The following describes two proteins that form a bound complex.

Sequence of the first protein:
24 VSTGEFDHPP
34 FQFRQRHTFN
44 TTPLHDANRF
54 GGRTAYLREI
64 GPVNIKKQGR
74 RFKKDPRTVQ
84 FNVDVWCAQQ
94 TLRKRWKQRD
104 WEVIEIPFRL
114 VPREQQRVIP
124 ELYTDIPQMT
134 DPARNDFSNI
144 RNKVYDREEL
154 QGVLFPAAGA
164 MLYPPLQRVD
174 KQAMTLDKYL

Contacts between the two chains:
Residue Y143 in the second protein is in contact with residue M132 in the first protein (closest heavy-atom distance 3.4 Å).
Residue E213 in the second protein contacts residue N145 in the first protein (closest heavy-atom distance 3.4 Å).
Residue T770 in the second protein interacts with residue W99 in the first protein (closest heavy-atom distance 3.5 Å).
Residue L779 in the second protein interacts with residue Y59 in the first protein (closest heavy-atom distance 3.4 Å).
Residue K146 in the second protein interacts with residue F140 in the first protein (closest heavy-atom distance 3.6 Å).
Residue Q786 in the second protein is in contact with residue F84 in the first protein (closest heavy-atom distance 3.2 Å).
Residue P771 in the second protein contacts residue W99 in the first protein (closest heavy-atom distance 3.4 Å).
Residue W758 in the second protein contacts residue V106 in the first protein (closest heavy-atom distance 3.6 Å).
Residue G136 in the second protein interacts with residue I129 in the first protein (closest heavy-atom distance 3.3 Å).
Residue P748 in the second protein is in contact with residue F158 in the first protein (closest heavy-atom distance 3.5 Å).
Residue E217 in the second protein contacts residue P130 in the first protein (closest heavy-atom distance 3.2 Å).
Residue Q786 in the second protein is in contact with residue N85 in the first protein (closest heavy-atom distance 2.8 Å).
Residue D214 in the second protein contacts residue N145 in the first protein (closest heavy-atom distance 3.5 Å).
Residue Y752 in the second protein contacts residue E108 in the first protein (closest heavy-atom distance 3.2 Å).
Residue F772 in the second protein is in contact with residue R96 in the first protein (closest heavy-atom distance 3.4 Å).
Residue D775 in the second protein is in contact with residue R96 in the first protein (closest heavy-atom distance 3.6 Å).
Residue M147 in the second protein contacts residue N142 in the first protein (closest heavy-atom distance 3.4 Å).
Residue K756 in the second protein is in contact with residue W99 in the first protein (closest heavy-atom distance 3.5 Å).
Residue Q787 in the second protein is in contact with residue F75 in the first protein (closest heavy-atom distance 3.2 Å).
Residue Y752 in the second protein interacts with residue P110 in the first protein (closest heavy-atom distance 3.3 Å).
Residue V785 in the second protein contacts residue N85 in the first protein (closest heavy-atom distance 3.1 Å).
Residue W778 in the second protein contacts residue Q92 in the first protein (closest heavy-atom distance 3.5 Å).
Residue D775 in the second protein interacts with residue R56 in the first protein (closest heavy-atom distance 2.5 Å).
Residue Q786 in the second protein contacts residue F75 in the first protein (closest heavy-atom distance 3.5 Å).
Residue E773 in the second protein contacts residue R96 in the first protein (closest heavy-atom distance 2.9 Å).
Residue Q786 in the second protein contacts residue T81 in the first protein (closest heavy-atom distance 3.6 Å).
Residue P138 in the second protein is in contact with residue I129 in the first protein (closest heavy-atom distance 3.6 Å).
Residue V220 in the second protein contacts residue Y126 in the first protein (closest heavy-atom distance 3.6 Å).
Residue P750 in the second protein contacts residue F158 in the first protein (closest heavy-atom distance 3.5 Å).
Residue Q152 in the second protein interacts with residue N138 in the first protein (closest heavy-atom distance 3.4 Å).
Residue N755 in the second protein interacts with residue V106 in the first protein (closest heavy-atom distance 3.0 Å).
Residue N753 in the second protein is in contact with residue E108 in the first protein (closest heavy-atom distance 3.0 Å).
Residue Q787 in the second protein is in contact with residue R73 in the first protein (closest heavy-atom distance 3.0 Å).
Residue V754 in the second protein interacts with residue I107 in the first protein (closest heavy-atom distance 3.7 Å).
Residue Y752 in the second protein contacts residue V156 in the first protein (closest heavy-atom distance 3.5 Å).
Residue Y216 in the second protein is in contact with residue R98 in the first protein (closest heavy-atom distance 3.7 Å).
Residue E773 in the second protein is in contact with residue K100 in the first protein (closest heavy-atom distance 3.6 Å).
Residue D775 in the second protein contacts residue Q93 in the first protein (closest heavy-atom distance 3.1 Å).
Residue M147 in the second protein contacts residue S141 in the first protein (closest heavy-atom distance 3.5 Å).
Residue P750 in the second protein interacts with residue L157 in the first protein (closest heavy-atom distance 3.5 Å).
Residue N225 in the second protein contacts residue T127 in the first protein (closest heavy-atom distance 2.8 Å).
Residue W778 in the second protein is in contact with residue R96 in the first protein (closest heavy-atom distance 3.7 Å).
Residue P748 in the second protein is in contact with residue L165 in the first protein (closest heavy-atom distance 3.6 Å).
Residue W778 in the second protein is in contact with residue L95 in the first protein (closest heavy-atom distance 3.5 Å).
Residue E217 in the second protein is in contact with residue R144 in the first protein (closest heavy-atom distance 3.1 Å).
Residue P748 in the second protein contacts residue Y166 in the first protein (closest heavy-atom distance 3.5 Å).
Residue W758 in the second protein interacts with residue R102 in the first protein (closest heavy-atom distance 2.6 Å).
Residue D214 in the second protein contacts residue N142 in the first protein (closest heavy-atom distance 2.6 Å).
Residue N753 in the second protein is in contact with residue I107 in the first protein (closest heavy-atom distance 3.5 Å).
Residue Y752 in the second protein contacts residue L113 in the first protein (closest heavy-atom distance 3.2 Å).
Residue R224 in the second protein is in contact with residue Y126 in the first protein (closest heavy-atom distance 3.4 Å).
Residue Y143 in the second protein is in contact with residue P130 in the first protein (closest heavy-atom distance 2.8 Å).
Residue V751 in the second protein interacts with residue L157 in the first protein (closest heavy-atom distance 3.0 Å).
Residue M147 in the second protein is in contact with residue F140 in the first protein (closest heavy-atom distance 3.1 Å).
Residue W758 in the second protein interacts with residue W99 in the first protein (closest heavy-atom distance 3.4 Å).
Residue N225 in the second protein is in contact with residue Y126 in the first protein (closest heavy-atom distance 3.3 Å).
Residue E774 in the second protein is in contact with residue K100 in the first protein (closest heavy-atom distance 3.5 Å).
Residue E217 in the second protein is in contact with residue N142 in the first protein (closest heavy-atom distance 2.6 Å).
Residue S129 in the second protein contacts residue I129 in the first protein (closest heavy-atom distance 3.6 Å).
Residue V754 in the second protein is in contact with residue V106 in the first protein (closest heavy-atom distance 3.6 Å).

Sequence of the second protein:
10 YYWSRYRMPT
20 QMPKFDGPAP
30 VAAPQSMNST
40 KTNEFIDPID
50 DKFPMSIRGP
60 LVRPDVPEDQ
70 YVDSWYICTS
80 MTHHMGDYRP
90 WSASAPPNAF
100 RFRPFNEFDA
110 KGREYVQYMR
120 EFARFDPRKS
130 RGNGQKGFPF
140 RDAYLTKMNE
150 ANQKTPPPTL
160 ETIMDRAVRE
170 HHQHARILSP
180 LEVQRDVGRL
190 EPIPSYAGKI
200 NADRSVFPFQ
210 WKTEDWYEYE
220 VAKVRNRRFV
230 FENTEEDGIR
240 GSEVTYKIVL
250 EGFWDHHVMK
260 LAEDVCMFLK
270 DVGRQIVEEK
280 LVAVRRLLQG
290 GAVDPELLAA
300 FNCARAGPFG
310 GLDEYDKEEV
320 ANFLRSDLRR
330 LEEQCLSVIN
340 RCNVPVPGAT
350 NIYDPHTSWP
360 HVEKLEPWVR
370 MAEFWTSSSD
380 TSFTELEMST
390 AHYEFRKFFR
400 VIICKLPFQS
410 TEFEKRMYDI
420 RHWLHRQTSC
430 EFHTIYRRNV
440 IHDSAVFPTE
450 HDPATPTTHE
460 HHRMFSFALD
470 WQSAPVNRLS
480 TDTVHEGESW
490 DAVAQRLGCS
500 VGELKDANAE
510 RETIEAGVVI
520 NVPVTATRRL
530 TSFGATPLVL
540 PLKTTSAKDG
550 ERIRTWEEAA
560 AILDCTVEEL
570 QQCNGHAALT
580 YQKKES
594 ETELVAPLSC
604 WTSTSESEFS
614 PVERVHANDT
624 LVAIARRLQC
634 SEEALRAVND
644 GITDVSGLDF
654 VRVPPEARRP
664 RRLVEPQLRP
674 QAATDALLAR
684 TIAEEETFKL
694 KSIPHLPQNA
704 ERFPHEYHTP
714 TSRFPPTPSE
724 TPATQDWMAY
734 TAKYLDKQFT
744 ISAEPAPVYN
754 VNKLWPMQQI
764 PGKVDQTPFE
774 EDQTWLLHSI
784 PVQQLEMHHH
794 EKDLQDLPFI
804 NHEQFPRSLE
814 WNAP